Contacts between the two chains:
Residue K251 in chain A is in contact with residue M243 in chain B (closest heavy-atom distance 3.6 Å).
Residue L255 in chain A is in contact with residue I242 in chain B (closest heavy-atom distance 3.7 Å).
Residue L255 in chain A interacts with residue M243 in chain B (closest heavy-atom distance 5.0 Å).
Residue Y258 in chain A is in contact with residue L249 in chain B (closest heavy-atom distance 3.2 Å).
Residue L255 in chain A is in contact with residue I246 in chain B (closest heavy-atom distance 3.6 Å).
Residue L252 in chain A is in contact with residue Y239 in chain B (closest heavy-atom distance 3.9 Å).
Residue R248 in chain A is in contact with residue Y239 in chain B (closest heavy-atom distance 3.6 Å).
Residue K251 in chain A contacts residue Y239 in chain B (closest heavy-atom distance 4.0 Å).
Residue A254 in chain A interacts with residue E250 in chain B (closest heavy-atom distance 4.6 Å).

This data describes a binding interaction between two proteins.

Sequence of chain A:
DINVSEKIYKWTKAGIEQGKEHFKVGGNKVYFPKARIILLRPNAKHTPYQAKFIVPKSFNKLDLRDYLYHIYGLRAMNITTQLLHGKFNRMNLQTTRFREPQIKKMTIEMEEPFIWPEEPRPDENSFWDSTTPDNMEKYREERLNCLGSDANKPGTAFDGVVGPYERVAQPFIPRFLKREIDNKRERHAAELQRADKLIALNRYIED

Sequence of chain B:
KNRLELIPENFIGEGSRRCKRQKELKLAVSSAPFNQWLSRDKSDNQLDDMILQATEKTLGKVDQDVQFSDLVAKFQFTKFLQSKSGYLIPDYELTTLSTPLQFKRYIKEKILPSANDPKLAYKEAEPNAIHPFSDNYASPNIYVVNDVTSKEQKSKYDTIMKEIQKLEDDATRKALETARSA